These two protein chains interact to form a complex.

Contacts between the two chains:
Residue R1003 in protein 2 is in contact with residue L635 in protein 1 (closest heavy-atom distance 4.8 Å).
Residue T1007 in protein 2 interacts with residue T628 in protein 1 (closest heavy-atom distance 4.7 Å).
Residue T1007 in protein 2 contacts residue L635 in protein 1 (closest heavy-atom distance 5.0 Å).
Residue V1004 in protein 2 interacts with residue R639 in protein 1 (closest heavy-atom distance 4.5 Å).

Sequence of protein 2:
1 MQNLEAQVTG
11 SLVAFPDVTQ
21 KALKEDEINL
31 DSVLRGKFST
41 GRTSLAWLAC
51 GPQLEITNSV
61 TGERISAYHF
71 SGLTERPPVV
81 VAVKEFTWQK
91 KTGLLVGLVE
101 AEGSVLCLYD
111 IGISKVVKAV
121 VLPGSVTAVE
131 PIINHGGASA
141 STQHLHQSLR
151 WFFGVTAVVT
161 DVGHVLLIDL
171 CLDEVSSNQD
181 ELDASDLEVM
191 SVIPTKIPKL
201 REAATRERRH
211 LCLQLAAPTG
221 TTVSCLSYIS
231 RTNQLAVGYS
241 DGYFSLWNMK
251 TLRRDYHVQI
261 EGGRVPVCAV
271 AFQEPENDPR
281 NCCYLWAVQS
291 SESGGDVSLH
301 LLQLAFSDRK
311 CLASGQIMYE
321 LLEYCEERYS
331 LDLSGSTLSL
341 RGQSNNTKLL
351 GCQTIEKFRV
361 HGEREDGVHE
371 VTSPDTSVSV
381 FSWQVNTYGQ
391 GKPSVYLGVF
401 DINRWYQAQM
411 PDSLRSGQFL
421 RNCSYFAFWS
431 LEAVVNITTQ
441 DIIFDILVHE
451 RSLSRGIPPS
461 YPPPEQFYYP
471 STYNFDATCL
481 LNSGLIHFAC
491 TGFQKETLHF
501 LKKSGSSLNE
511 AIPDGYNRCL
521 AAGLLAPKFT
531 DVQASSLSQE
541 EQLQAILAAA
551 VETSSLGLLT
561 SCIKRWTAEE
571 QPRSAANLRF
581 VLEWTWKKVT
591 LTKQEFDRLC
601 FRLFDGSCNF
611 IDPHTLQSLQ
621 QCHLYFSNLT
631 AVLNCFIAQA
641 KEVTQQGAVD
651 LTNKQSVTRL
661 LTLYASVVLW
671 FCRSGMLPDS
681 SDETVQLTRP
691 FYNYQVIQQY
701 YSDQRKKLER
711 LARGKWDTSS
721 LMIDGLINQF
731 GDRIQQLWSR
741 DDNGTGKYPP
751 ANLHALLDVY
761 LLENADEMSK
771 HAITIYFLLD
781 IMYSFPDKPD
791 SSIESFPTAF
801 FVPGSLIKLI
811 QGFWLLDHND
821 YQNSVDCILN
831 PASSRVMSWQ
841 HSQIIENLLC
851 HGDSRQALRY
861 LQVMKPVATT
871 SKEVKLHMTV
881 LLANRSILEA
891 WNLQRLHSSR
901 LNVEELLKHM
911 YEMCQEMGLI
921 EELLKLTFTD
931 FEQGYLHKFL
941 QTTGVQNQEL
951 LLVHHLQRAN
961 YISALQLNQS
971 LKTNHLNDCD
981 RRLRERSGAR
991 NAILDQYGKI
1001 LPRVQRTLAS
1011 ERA

Sequence of protein 1:
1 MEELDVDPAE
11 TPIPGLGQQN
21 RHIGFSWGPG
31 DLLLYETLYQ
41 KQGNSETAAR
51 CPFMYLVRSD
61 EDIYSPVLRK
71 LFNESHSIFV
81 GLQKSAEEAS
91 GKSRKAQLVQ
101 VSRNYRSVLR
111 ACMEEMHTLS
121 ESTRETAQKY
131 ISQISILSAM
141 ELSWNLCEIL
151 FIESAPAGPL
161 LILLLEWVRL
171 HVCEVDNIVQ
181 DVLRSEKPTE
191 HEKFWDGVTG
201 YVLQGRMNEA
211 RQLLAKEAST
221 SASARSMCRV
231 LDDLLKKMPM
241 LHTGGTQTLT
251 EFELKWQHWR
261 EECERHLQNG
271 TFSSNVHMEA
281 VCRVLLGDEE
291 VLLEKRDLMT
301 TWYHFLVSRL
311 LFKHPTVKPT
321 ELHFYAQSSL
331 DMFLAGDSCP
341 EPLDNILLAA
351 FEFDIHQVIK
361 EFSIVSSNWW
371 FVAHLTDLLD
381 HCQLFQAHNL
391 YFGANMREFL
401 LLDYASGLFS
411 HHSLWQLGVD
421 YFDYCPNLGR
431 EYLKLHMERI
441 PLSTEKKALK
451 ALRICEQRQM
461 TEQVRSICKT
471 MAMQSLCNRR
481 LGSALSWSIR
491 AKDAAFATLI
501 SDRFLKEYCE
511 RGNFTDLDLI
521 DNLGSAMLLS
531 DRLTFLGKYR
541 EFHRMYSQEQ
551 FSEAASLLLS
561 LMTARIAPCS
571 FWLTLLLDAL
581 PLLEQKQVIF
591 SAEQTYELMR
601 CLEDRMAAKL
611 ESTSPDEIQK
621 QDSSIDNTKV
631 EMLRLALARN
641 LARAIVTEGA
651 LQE